These two protein chains interact to form a complex.

Sequence of protein 2:
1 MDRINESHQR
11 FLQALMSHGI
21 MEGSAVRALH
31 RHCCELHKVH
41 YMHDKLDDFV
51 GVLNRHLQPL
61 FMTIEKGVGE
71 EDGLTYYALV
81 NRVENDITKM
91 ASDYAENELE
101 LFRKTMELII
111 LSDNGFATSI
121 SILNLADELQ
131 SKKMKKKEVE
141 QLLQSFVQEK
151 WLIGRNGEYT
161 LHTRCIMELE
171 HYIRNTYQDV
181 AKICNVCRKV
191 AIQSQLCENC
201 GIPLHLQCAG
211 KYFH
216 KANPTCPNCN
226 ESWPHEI

Interface contacts:
Residue L79 in protein 2 interacts with residue F68 in protein 1 (closest heavy-atom distance 3.9 Å).
Residue N81 in protein 2 interacts with residue G73 in protein 1 (closest heavy-atom distance 4.5 Å).
Residue K89 in protein 2 contacts residue G73 in protein 1 (closest heavy-atom distance 3.2 Å).
Residue M106 in protein 2 interacts with residue F75 in protein 1 (closest heavy-atom distance 4.6 Å).
Residue W151 in protein 2 interacts with residue F70 in protein 1 (closest heavy-atom distance 3.5 Å).
Residue K89 in protein 2 contacts residue F75 in protein 1 (closest heavy-atom distance 3.6 Å).
Residue R82 in protein 2 contacts residue L72 in protein 1 (closest heavy-atom distance 3.9 Å).
Residue R103 in protein 2 interacts with residue T77 in protein 1 (closest heavy-atom distance 4.7 Å).
Residue F102 in protein 2 is in contact with residue F75 in protein 1 (closest heavy-atom distance 4.3 Å).
Residue E84 in protein 2 interacts with residue L72 in protein 1 (closest heavy-atom distance 3.7 Å).
Residue W151 in protein 2 interacts with residue M71 in protein 1 (closest heavy-atom distance 3.4 Å).
Residue N81 in protein 2 is in contact with residue L72 in protein 1 (closest heavy-atom distance 2.8 Å).
Residue L99 in protein 2 interacts with residue M71 in protein 1 (closest heavy-atom distance 3.8 Å).
Residue E168 in protein 2 interacts with residue H69 in protein 1 (closest heavy-atom distance 4.9 Å).
Residue N81 in protein 2 interacts with residue F68 in protein 1 (closest heavy-atom distance 4.0 Å).
Residue R103 in protein 2 contacts residue K76 in protein 1 (closest heavy-atom distance 4.9 Å).
Residue K89 in protein 2 interacts with residue T77 in protein 1 (closest heavy-atom distance 3.2 Å).
Residue L169 in protein 2 contacts residue L72 in protein 1 (closest heavy-atom distance 3.5 Å).
Residue E96 in protein 2 contacts residue K76 in protein 1 (closest heavy-atom distance 2.9 Å).
Residue L79 in protein 2 interacts with residue H69 in protein 1 (closest heavy-atom distance 4.8 Å).
Residue Y94 in protein 2 is in contact with residue M71 in protein 1 (closest heavy-atom distance 4.4 Å).
Residue S17 in protein 2 contacts residue T67 in protein 1 (closest heavy-atom distance 4.9 Å).
Residue T88 in protein 2 contacts residue L72 in protein 1 (closest heavy-atom distance 4.7 Å).
Residue Y172 in protein 2 contacts residue F75 in protein 1 (closest heavy-atom distance 3.7 Å).
Residue T88 in protein 2 contacts residue F70 in protein 1 (closest heavy-atom distance 3.6 Å).
Residue E168 in protein 2 interacts with residue F70 in protein 1 (closest heavy-atom distance 3.4 Å).
Residue D93 in protein 2 interacts with residue H69 in protein 1 (closest heavy-atom distance 2.8 Å).
Residue E168 in protein 2 is in contact with residue L72 in protein 1 (closest heavy-atom distance 2.9 Å).
Residue K89 in protein 2 interacts with residue K76 in protein 1 (closest heavy-atom distance 4.6 Å).
Residue W151 in protein 2 interacts with residue H69 in protein 1 (closest heavy-atom distance 4.5 Å).
Residue D93 in protein 2 is in contact with residue F70 in protein 1 (closest heavy-atom distance 4.2 Å).
Residue V83 in protein 2 is in contact with residue G73 in protein 1 (closest heavy-atom distance 3.9 Å).
Residue M16 in protein 2 is in contact with residue F68 in protein 1 (closest heavy-atom distance 3.7 Å).
Residue L99 in protein 2 contacts residue S74 in protein 1 (closest heavy-atom distance 3.8 Å).
Residue V80 in protein 2 interacts with residue F68 in protein 1 (closest heavy-atom distance 4.5 Å).
Residue T88 in protein 2 interacts with residue S74 in protein 1 (closest heavy-atom distance 3.7 Å).
Residue K89 in protein 2 interacts with residue S74 in protein 1 (closest heavy-atom distance 4.2 Å).
Residue T88 in protein 2 contacts residue G73 in protein 1 (closest heavy-atom distance 2.7 Å).
Residue A91 in protein 2 contacts residue S74 in protein 1 (closest heavy-atom distance 4.0 Å).
Residue R103 in protein 2 is in contact with residue F75 in protein 1 (closest heavy-atom distance 3.8 Å).
Residue L99 in protein 2 contacts residue F75 in protein 1 (closest heavy-atom distance 4.1 Å).
Residue E84 in protein 2 is in contact with residue G73 in protein 1 (closest heavy-atom distance 3.8 Å).
Residue A91 in protein 2 is in contact with residue F70 in protein 1 (closest heavy-atom distance 3.9 Å).
Residue M16 in protein 2 is in contact with residue T67 in protein 1 (closest heavy-atom distance 3.0 Å).
Residue F146 in protein 2 interacts with residue M71 in protein 1 (closest heavy-atom distance 4.6 Å).
Residue N85 in protein 2 interacts with residue G73 in protein 1 (closest heavy-atom distance 4.3 Å).
Residue M16 in protein 2 interacts with residue P66 in protein 1 (closest heavy-atom distance 3.8 Å).
Residue L169 in protein 2 is in contact with residue F75 in protein 1 (closest heavy-atom distance 5.0 Å).
Residue L169 in protein 2 interacts with residue M71 in protein 1 (closest heavy-atom distance 4.3 Å).
Residue R164 in protein 2 interacts with residue F70 in protein 1 (closest heavy-atom distance 4.4 Å).
Residue F102 in protein 2 contacts residue M71 in protein 1 (closest heavy-atom distance 4.0 Å).
Residue V83 in protein 2 is in contact with residue L72 in protein 1 (closest heavy-atom distance 4.1 Å).
Residue R164 in protein 2 interacts with residue H69 in protein 1 (closest heavy-atom distance 3.0 Å).
Residue M62 in protein 2 is in contact with residue F68 in protein 1 (closest heavy-atom distance 3.9 Å).
Residue N81 in protein 2 contacts residue F70 in protein 1 (closest heavy-atom distance 3.6 Å).
Residue Y172 in protein 2 is in contact with residue L72 in protein 1 (closest heavy-atom distance 3.9 Å).
Residue Q13 in protein 2 is in contact with residue P66 in protein 1 (closest heavy-atom distance 3.7 Å).
Residue E168 in protein 2 is in contact with residue M71 in protein 1 (closest heavy-atom distance 2.7 Å).
Residue S17 in protein 2 is in contact with residue P66 in protein 1 (closest heavy-atom distance 4.2 Å).

Sequence of protein 1:
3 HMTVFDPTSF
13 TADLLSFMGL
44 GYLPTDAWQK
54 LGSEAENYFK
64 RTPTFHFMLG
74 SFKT